Contacts between the two chains:
Residue V135 in the first protein is in contact with residue L81 in the second protein (closest heavy-atom distance 4.6 Å).
Residue P123 in the first protein contacts residue W78 in the second protein (closest heavy-atom distance 3.3 Å).
Residue R95 in the first protein contacts residue A142 in the second protein (closest heavy-atom distance 3.5 Å).
Residue W134 in the first protein interacts with residue A85 in the second protein (closest heavy-atom distance 4.0 Å).
Residue W78 in the first protein contacts residue E125 in the second protein (closest heavy-atom distance 3.9 Å).
Residue F101 in the first protein interacts with residue L146 in the second protein (closest heavy-atom distance 3.9 Å).
Residue W134 in the first protein is in contact with residue W78 in the second protein (closest heavy-atom distance 4.2 Å).
Residue L146 in the first protein contacts residue L146 in the second protein (closest heavy-atom distance 3.8 Å).
Residue Y131 in the first protein is in contact with residue W78 in the second protein (closest heavy-atom distance 4.3 Å).
Residue L146 in the first protein interacts with residue F103 in the second protein (closest heavy-atom distance 4.0 Å).
Residue E145 in the first protein contacts residue F103 in the second protein (closest heavy-atom distance 3.4 Å).
Residue W134 in the first protein contacts residue L81 in the second protein (closest heavy-atom distance 3.9 Å).
Residue E125 in the first protein interacts with residue E125 in the second protein (closest heavy-atom distance 3.7 Å).
Residue R82 in the first protein contacts residue W134 in the second protein (closest heavy-atom distance 3.5 Å).
Residue L81 in the first protein interacts with residue W134 in the second protein (closest heavy-atom distance 3.9 Å).
Residue Y138 in the first protein interacts with residue R95 in the second protein (closest heavy-atom distance 2.9 Å).
Residue E145 in the first protein contacts residue F101 in the second protein (closest heavy-atom distance 3.9 Å).
Residue W78 in the first protein contacts residue P123 in the second protein (closest heavy-atom distance 3.4 Å).
Residue E145 in the first protein interacts with residue T102 in the second protein (closest heavy-atom distance 2.5 Å).
Residue Y138 in the first protein is in contact with residue N96 in the second protein (closest heavy-atom distance 2.8 Å).
Residue K141 in the first protein is in contact with residue R95 in the second protein (closest heavy-atom distance 3.6 Å).
Residue V135 in the first protein contacts residue W78 in the second protein (closest heavy-atom distance 4.0 Å).
Residue F101 in the first protein contacts residue F101 in the second protein (closest heavy-atom distance 3.6 Å).
Residue A85 in the first protein is in contact with residue W134 in the second protein (closest heavy-atom distance 4.1 Å).
Residue A85 in the first protein interacts with residue Y138 in the second protein (closest heavy-atom distance 3.5 Å).
Residue T102 in the first protein interacts with residue E145 in the second protein (closest heavy-atom distance 2.8 Å).
Residue E125 in the first protein is in contact with residue W78 in the second protein (closest heavy-atom distance 4.0 Å).
Residue R95 in the first protein contacts residue Y138 in the second protein (closest heavy-atom distance 2.9 Å).
Residue Y138 in the first protein contacts residue A85 in the second protein (closest heavy-atom distance 3.6 Å).
Residue R95 in the first protein contacts residue K141 in the second protein (closest heavy-atom distance 3.8 Å).
Residue F103 in the first protein is in contact with residue E145 in the second protein (closest heavy-atom distance 3.2 Å).
Residue W78 in the first protein is in contact with residue R139 in the second protein (closest heavy-atom distance 4.2 Å).
Residue Y138 in the first protein is in contact with residue A84 in the second protein (closest heavy-atom distance 4.4 Å).
Residue W78 in the first protein interacts with residue V135 in the second protein (closest heavy-atom distance 4.2 Å).
Residue A142 in the first protein interacts with residue F101 in the second protein (closest heavy-atom distance 3.6 Å).
Residue F101 in the first protein interacts with residue A142 in the second protein (closest heavy-atom distance 4.1 Å).
Residue E88 in the first protein interacts with residue K141 in the second protein (closest heavy-atom distance 3.0 Å).
Residue N96 in the first protein is in contact with residue Y138 in the second protein (closest heavy-atom distance 3.0 Å).
Residue W78 in the first protein is in contact with residue Y131 in the second protein (closest heavy-atom distance 4.3 Å).
Residue R139 in the first protein interacts with residue W78 in the second protein (closest heavy-atom distance 3.7 Å).
Residue F101 in the first protein contacts residue E145 in the second protein (closest heavy-atom distance 3.5 Å).
Residue E137 in the first protein is in contact with residue L89 in the second protein (closest heavy-atom distance 3.9 Å).
Residue Y138 in the first protein is in contact with residue L81 in the second protein (closest heavy-atom distance 3.6 Å).
Residue W78 in the first protein is in contact with residue W134 in the second protein (closest heavy-atom distance 4.0 Å).
Residue E99 in the first protein contacts residue E99 in the second protein (closest heavy-atom distance 4.4 Å).
Residue L81 in the first protein contacts residue R139 in the second protein (closest heavy-atom distance 3.9 Å).
Residue W134 in the first protein is in contact with residue R82 in the second protein (closest heavy-atom distance 3.4 Å).
Residue L89 in the first protein contacts residue E137 in the second protein (closest heavy-atom distance 4.4 Å).
Residue Y138 in the first protein contacts residue E88 in the second protein (closest heavy-atom distance 2.9 Å).
Residue H126 in the first protein contacts residue H126 in the second protein (closest heavy-atom distance 3.9 Å).
Residue F103 in the first protein interacts with residue L146 in the second protein (closest heavy-atom distance 4.3 Å).
Residue E99 in the first protein contacts residue R139 in the second protein (closest heavy-atom distance 4.6 Å).
Residue L81 in the first protein contacts residue Y138 in the second protein (closest heavy-atom distance 4.0 Å).
Residue K141 in the first protein interacts with residue E88 in the second protein (closest heavy-atom distance 2.9 Å).
Residue A142 in the first protein contacts residue T100 in the second protein (closest heavy-atom distance 3.8 Å).
Residue E88 in the first protein interacts with residue Y138 in the second protein (closest heavy-atom distance 2.9 Å).
Residue R139 in the first protein interacts with residue L81 in the second protein (closest heavy-atom distance 4.3 Å).
Residue T100 in the first protein contacts residue A142 in the second protein (closest heavy-atom distance 3.8 Å).
Residue A142 in the first protein contacts residue R95 in the second protein (closest heavy-atom distance 3.5 Å).
Residue L146 in the first protein is in contact with residue F101 in the second protein (closest heavy-atom distance 3.9 Å).

Sequence of the second protein:
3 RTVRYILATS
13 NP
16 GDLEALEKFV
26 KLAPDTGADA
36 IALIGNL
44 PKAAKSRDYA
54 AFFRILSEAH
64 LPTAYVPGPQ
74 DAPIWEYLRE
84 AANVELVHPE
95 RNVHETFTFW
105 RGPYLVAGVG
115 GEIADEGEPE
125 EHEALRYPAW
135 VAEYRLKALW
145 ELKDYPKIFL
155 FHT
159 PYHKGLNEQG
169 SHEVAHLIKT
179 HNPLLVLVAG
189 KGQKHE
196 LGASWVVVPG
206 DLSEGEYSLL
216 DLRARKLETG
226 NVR

Sequence of the first protein:
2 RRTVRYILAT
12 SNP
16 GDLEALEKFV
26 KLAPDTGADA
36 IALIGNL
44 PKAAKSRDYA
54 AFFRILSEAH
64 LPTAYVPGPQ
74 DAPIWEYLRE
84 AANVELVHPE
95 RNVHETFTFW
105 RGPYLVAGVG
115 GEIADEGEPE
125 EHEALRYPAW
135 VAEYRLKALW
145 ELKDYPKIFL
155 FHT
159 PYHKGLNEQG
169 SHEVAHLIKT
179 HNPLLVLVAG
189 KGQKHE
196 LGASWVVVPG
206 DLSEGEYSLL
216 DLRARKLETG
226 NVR

The following describes two proteins that form a bound complex.